Residue-level contacts at the interface:
Residue V76 in the first protein is in contact with residue Y79 in the second protein (closest heavy-atom distance 3.5 Å).
Residue V28 in the first protein is in contact with residue L19 in the second protein (closest heavy-atom distance 4.4 Å).
Residue I69 in the first protein contacts residue P74 in the second protein (closest heavy-atom distance 4.9 Å).
Residue L22 in the first protein is in contact with residue Y82 in the second protein (closest heavy-atom distance 4.2 Å).
Residue N55 in the first protein interacts with residue N60 in the second protein (closest heavy-atom distance 4.9 Å).
Residue I24 in the first protein contacts residue Y82 in the second protein (closest heavy-atom distance 4.0 Å).
Residue I36 in the first protein interacts with residue I26 in the second protein (closest heavy-atom distance 4.0 Å).
Residue A50 in the first protein interacts with residue T37 in the second protein (closest heavy-atom distance 3.3 Å).
Residue N55 in the first protein interacts with residue P63 in the second protein (closest heavy-atom distance 3.5 Å).
Residue I69 in the first protein contacts residue A75 in the second protein (closest heavy-atom distance 3.6 Å).
Residue F25 in the first protein is in contact with residue A78 in the second protein (closest heavy-atom distance 4.5 Å).
Residue I36 in the first protein is in contact with residue L27 in the second protein (closest heavy-atom distance 3.9 Å).
Residue G29 in the first protein interacts with residue F23 in the second protein (closest heavy-atom distance 4.0 Å).
Residue V28 in the first protein is in contact with residue F23 in the second protein (closest heavy-atom distance 3.5 Å).
Residue L58 in the first protein is in contact with residue L68 in the second protein (closest heavy-atom distance 4.8 Å).
Residue V73 in the first protein is in contact with residue A78 in the second protein (closest heavy-atom distance 4.2 Å).
Residue L43 in the first protein contacts residue P34 in the second protein (closest heavy-atom distance 3.6 Å).
Residue L77 in the first protein interacts with residue Y82 in the second protein (closest heavy-atom distance 3.5 Å).
Residue L32 in the first protein is in contact with residue F23 in the second protein (closest heavy-atom distance 3.6 Å).
Residue L58 in the first protein is in contact with residue I67 in the second protein (closest heavy-atom distance 3.8 Å).
Residue I24 in the first protein is in contact with residue L19 in the second protein (closest heavy-atom distance 5.0 Å).
Residue F25 in the first protein contacts residue F23 in the second protein (closest heavy-atom distance 4.5 Å).
Residue V62 in the first protein is in contact with residue L70 in the second protein (closest heavy-atom distance 4.9 Å).
Residue V35 in the first protein is in contact with residue L27 in the second protein (closest heavy-atom distance 4.5 Å).
Residue L43 in the first protein is in contact with residue I30 in the second protein (closest heavy-atom distance 3.3 Å).
Residue N55 in the first protein is in contact with residue L64 in the second protein (closest heavy-atom distance 4.6 Å).
Residue L59 in the first protein contacts residue I67 in the second protein (closest heavy-atom distance 3.7 Å).
Residue I36 in the first protein interacts with residue I30 in the second protein (closest heavy-atom distance 4.7 Å).
Residue I69 in the first protein contacts residue V71 in the second protein (closest heavy-atom distance 3.9 Å).
Residue N55 in the first protein contacts residue T37 in the second protein (closest heavy-atom distance 4.6 Å).
Residue L77 in the first protein is in contact with residue Y79 in the second protein (closest heavy-atom distance 4.9 Å).
Residue Y66 in the first protein is in contact with residue V71 in the second protein (closest heavy-atom distance 4.6 Å).
Residue T54 in the first protein interacts with residue L64 in the second protein (closest heavy-atom distance 4.8 Å).
Residue V40 in the first protein interacts with residue I30 in the second protein (closest heavy-atom distance 4.7 Å).
Residue G21 in the first protein contacts residue Y82 in the second protein (closest heavy-atom distance 2.8 Å).
Residue F65 in the first protein interacts with residue V71 in the second protein (closest heavy-atom distance 3.5 Å).
Residue K80 in the first protein interacts with residue Y79 in the second protein (closest heavy-atom distance 4.1 Å).
Residue V62 in the first protein is in contact with residue V71 in the second protein (closest heavy-atom distance 4.6 Å).
Residue Y66 in the first protein is in contact with residue I26 in the second protein (closest heavy-atom distance 4.3 Å).
Residue F25 in the first protein is in contact with residue Y82 in the second protein (closest heavy-atom distance 4.2 Å).
Residue V51 in the first protein interacts with residue L33 in the second protein (closest heavy-atom distance 4.2 Å).
Residue E39 in the first protein interacts with residue V31 in the second protein (closest heavy-atom distance 3.2 Å).
Residue V76 in the first protein interacts with residue R83 in the second protein (closest heavy-atom distance 5.0 Å).
Residue E39 in the first protein is in contact with residue I30 in the second protein (closest heavy-atom distance 3.6 Å).
Residue L43 in the first protein interacts with residue L33 in the second protein (closest heavy-atom distance 4.6 Å).
Residue V73 in the first protein contacts residue A75 in the second protein (closest heavy-atom distance 3.9 Å).
Residue L58 in the first protein interacts with residue L64 in the second protein (closest heavy-atom distance 4.3 Å).
Residue K80 in the first protein interacts with residue R83 in the second protein (closest heavy-atom distance 3.5 Å).
Residue L18 in the first protein contacts residue Y82 in the second protein (closest heavy-atom distance 4.0 Å).
Residue F25 in the first protein is in contact with residue L19 in the second protein (closest heavy-atom distance 4.0 Å).
Residue Y66 in the first protein interacts with residue F23 in the second protein (closest heavy-atom distance 3.0 Å).
Residue V62 in the first protein interacts with residue I67 in the second protein (closest heavy-atom distance 4.1 Å).
Residue V73 in the first protein is in contact with residue Y79 in the second protein (closest heavy-atom distance 4.5 Å).
Residue L59 in the first protein interacts with residue L33 in the second protein (closest heavy-atom distance 3.5 Å).
Residue M81 in the first protein contacts residue R83 in the second protein (closest heavy-atom distance 3.3 Å).
Residue V51 in the first protein contacts residue T37 in the second protein (closest heavy-atom distance 3.7 Å).
Residue E39 in the first protein contacts residue L27 in the second protein (closest heavy-atom distance 4.8 Å).

Sequence of the second protein:
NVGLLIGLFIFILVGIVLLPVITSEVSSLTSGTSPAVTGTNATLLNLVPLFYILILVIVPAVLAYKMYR

These two protein chains interact to form a complex.

Sequence of the first protein:
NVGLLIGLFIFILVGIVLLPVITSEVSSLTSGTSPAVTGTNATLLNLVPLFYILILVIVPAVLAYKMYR